Sequence of protein 1:
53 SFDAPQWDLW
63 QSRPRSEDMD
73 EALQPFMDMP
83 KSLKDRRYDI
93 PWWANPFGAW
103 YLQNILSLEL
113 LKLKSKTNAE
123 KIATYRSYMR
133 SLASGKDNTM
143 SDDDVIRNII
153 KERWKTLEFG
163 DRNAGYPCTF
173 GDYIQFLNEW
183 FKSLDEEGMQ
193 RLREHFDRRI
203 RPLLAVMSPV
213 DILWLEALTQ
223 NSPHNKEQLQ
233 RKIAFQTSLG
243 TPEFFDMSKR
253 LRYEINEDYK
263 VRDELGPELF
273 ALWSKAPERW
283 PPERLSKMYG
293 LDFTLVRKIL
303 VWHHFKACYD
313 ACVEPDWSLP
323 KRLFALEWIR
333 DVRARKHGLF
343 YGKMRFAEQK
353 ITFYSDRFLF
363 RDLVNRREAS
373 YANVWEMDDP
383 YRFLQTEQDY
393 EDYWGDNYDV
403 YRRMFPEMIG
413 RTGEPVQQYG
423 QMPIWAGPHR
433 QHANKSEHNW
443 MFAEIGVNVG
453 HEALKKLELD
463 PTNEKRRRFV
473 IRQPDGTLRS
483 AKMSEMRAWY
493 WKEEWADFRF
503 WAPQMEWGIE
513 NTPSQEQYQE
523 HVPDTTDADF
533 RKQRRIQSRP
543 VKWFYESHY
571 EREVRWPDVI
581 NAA

Contacts between the two chains:
Residue Q63 in protein 1 contacts residue N82 in protein 2 (closest heavy-atom distance 4.2 Å).

Sequence of protein 2:
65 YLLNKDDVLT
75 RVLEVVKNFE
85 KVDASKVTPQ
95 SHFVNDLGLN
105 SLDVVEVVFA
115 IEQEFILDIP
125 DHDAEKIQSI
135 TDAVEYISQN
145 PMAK

These two protein chains interact to form a complex.